Sequence of the second protein:
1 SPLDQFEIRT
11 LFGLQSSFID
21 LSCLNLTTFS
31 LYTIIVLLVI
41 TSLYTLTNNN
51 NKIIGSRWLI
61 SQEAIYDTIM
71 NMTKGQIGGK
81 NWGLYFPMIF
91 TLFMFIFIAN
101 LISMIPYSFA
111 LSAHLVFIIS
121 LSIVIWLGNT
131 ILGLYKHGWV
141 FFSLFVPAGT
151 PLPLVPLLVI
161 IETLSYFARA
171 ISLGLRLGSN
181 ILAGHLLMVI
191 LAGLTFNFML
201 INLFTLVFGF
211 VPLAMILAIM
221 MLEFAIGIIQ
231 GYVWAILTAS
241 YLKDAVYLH

Sequence of the first protein:
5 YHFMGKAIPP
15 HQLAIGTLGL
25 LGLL

Interface contacts:
Residue S143 in the second protein contacts residue Q16 in the first protein (closest heavy-atom distance 4.0 Å).
Residue F142 in the second protein interacts with residue L22 in the first protein (closest heavy-atom distance 4.1 Å).
Residue L152 in the second protein contacts residue F7 in the first protein (closest heavy-atom distance 5.0 Å).
Residue T163 in the second protein interacts with residue L22 in the first protein (closest heavy-atom distance 4.2 Å).
Residue L152 in the second protein is in contact with residue L17 in the first protein (closest heavy-atom distance 4.1 Å).
Residue V159 in the second protein contacts residue L22 in the first protein (closest heavy-atom distance 4.7 Å).
Residue F145 in the second protein interacts with residue A18 in the first protein (closest heavy-atom distance 4.2 Å).
Residue F142 in the second protein contacts residue A18 in the first protein (closest heavy-atom distance 3.3 Å).
Residue V159 in the second protein interacts with residue T21 in the first protein (closest heavy-atom distance 4.6 Å).
Residue F145 in the second protein is in contact with residue L22 in the first protein (closest heavy-atom distance 4.5 Å).
Residue T150 in the second protein is in contact with residue H6 in the first protein (closest heavy-atom distance 3.3 Å).
Residue P156 in the second protein interacts with residue L17 in the first protein (closest heavy-atom distance 4.3 Å).
Residue V146 in the second protein contacts residue A18 in the first protein (closest heavy-atom distance 4.8 Å).
Residue P156 in the second protein is in contact with residue T21 in the first protein (closest heavy-atom distance 3.5 Å).
Residue I160 in the second protein interacts with residue L22 in the first protein (closest heavy-atom distance 4.3 Å).
Residue L152 in the second protein is in contact with residue H6 in the first protein (closest heavy-atom distance 3.7 Å).
Residue W139 in the second protein contacts residue I19 in the first protein (closest heavy-atom distance 3.9 Å).
Residue V159 in the second protein contacts residue A18 in the first protein (closest heavy-atom distance 4.0 Å).
Residue V155 in the second protein contacts residue L17 in the first protein (closest heavy-atom distance 3.8 Å).
Residue F142 in the second protein is in contact with residue I19 in the first protein (closest heavy-atom distance 4.0 Å).
Residue I160 in the second protein interacts with residue L25 in the first protein (closest heavy-atom distance 3.8 Å).
Residue I160 in the second protein contacts residue T21 in the first protein (closest heavy-atom distance 4.0 Å).
Residue V146 in the second protein contacts residue Q16 in the first protein (closest heavy-atom distance 3.6 Å).
Residue L152 in the second protein contacts residue M8 in the first protein (closest heavy-atom distance 3.9 Å).
Residue V155 in the second protein is in contact with residue H6 in the first protein (closest heavy-atom distance 4.4 Å).
Residue V140 in the second protein is in contact with residue Q16 in the first protein (closest heavy-atom distance 3.8 Å).
Residue F142 in the second protein is in contact with residue Q16 in the first protein (closest heavy-atom distance 4.1 Å).
Residue W139 in the second protein contacts residue Q16 in the first protein (closest heavy-atom distance 3.4 Å).

These two protein chains interact to form a complex.